Interface contacts:
Residue I441 in chain A interacts with residue F9 in chain B (closest heavy-atom distance 4.1 Å).
Residue M445 in chain A contacts residue F9 in chain B (closest heavy-atom distance 3.7 Å).
Residue Y79 in chain A is in contact with residue E5 in chain B (closest heavy-atom distance 3.5 Å).
Residue V80 in chain A interacts with residue I2 in chain B (closest heavy-atom distance 4.3 Å).
Residue R81 in chain A contacts residue E5 in chain B (closest heavy-atom distance 3.5 Å).
Residue I441 in chain A interacts with residue I2 in chain B (closest heavy-atom distance 5.0 Å).
Residue Y79 in chain A contacts residue I2 in chain B (closest heavy-atom distance 3.6 Å).
Residue Y79 in chain A interacts with residue F9 in chain B (closest heavy-atom distance 3.5 Å).
Residue R81 in chain A interacts with residue I2 in chain B (closest heavy-atom distance 3.2 Å).
Residue L48 in chain A interacts with residue R8 in chain B (closest heavy-atom distance 4.6 Å).
Residue I441 in chain A is in contact with residue L6 in chain B (closest heavy-atom distance 4.2 Å).
Residue M445 in chain A interacts with residue F10 in chain B (closest heavy-atom distance 4.3 Å).
Residue E442 in chain A contacts residue F9 in chain B (closest heavy-atom distance 4.2 Å).
Residue Y79 in chain A interacts with residue L6 in chain B (closest heavy-atom distance 3.5 Å).
Residue Y79 in chain A interacts with residue R8 in chain B (closest heavy-atom distance 3.2 Å).

Sequence of chain A:
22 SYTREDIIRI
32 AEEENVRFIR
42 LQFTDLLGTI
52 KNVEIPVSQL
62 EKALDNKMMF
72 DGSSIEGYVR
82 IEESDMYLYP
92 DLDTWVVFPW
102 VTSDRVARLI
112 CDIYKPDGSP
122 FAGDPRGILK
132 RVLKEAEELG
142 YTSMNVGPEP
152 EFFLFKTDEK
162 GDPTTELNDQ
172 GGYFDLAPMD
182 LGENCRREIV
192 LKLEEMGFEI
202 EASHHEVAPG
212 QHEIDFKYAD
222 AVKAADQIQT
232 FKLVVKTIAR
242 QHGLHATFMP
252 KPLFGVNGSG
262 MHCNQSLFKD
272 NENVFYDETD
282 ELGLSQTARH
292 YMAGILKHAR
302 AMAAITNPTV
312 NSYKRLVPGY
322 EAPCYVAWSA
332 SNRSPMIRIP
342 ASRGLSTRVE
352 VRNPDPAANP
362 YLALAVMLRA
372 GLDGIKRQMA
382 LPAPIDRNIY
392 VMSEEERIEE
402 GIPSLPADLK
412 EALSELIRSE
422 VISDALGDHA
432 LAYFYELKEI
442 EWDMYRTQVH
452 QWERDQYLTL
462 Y

These two protein chains interact to form a complex.

Sequence of chain B:
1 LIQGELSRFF